The following describes two proteins that form a bound complex.

Interface contacts:
Residue G682 in chain A interacts with residue Y34 in chain B (closest heavy-atom distance 4.7 Å).
Residue I680 in chain A contacts residue S95 in chain B (closest heavy-atom distance 4.7 Å).
Residue E683 in chain A interacts with residue Y34 in chain B (closest heavy-atom distance 4.7 Å).
Residue K686 in chain A is in contact with residue N55 in chain B (closest heavy-atom distance 3.3 Å).
Residue T685 in chain A interacts with residue Y34 in chain B (closest heavy-atom distance 3.0 Å).

Sequence of chain A:
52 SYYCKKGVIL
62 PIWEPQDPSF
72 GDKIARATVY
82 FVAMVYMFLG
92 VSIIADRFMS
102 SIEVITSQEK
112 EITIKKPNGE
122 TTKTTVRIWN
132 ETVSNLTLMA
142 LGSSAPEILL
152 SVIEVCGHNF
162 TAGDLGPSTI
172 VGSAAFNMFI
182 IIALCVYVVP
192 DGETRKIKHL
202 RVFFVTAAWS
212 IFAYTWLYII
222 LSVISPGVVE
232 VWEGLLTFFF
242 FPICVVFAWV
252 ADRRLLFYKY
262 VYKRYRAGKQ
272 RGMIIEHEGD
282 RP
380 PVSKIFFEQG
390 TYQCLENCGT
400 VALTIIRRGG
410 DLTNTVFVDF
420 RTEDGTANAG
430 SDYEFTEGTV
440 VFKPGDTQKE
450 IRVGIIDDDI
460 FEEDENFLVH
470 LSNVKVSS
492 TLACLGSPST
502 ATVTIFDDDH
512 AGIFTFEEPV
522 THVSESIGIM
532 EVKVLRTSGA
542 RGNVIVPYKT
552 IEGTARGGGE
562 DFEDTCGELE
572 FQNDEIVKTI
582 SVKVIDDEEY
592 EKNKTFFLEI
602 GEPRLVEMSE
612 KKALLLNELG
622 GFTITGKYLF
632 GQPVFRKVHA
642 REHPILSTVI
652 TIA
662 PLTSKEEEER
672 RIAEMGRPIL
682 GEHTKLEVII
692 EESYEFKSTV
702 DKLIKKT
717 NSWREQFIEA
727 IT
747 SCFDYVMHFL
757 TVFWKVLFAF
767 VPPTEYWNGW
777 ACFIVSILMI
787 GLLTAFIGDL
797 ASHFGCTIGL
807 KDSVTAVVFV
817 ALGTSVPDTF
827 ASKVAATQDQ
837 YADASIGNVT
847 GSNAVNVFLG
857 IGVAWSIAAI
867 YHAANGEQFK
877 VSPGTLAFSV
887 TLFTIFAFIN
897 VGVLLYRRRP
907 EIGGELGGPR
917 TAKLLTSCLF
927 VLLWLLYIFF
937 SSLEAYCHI

Sequence of chain B:
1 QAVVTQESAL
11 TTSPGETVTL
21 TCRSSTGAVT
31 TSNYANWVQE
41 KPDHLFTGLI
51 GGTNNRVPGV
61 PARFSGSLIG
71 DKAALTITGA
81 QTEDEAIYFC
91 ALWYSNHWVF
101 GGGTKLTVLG